Sequence of chain A:
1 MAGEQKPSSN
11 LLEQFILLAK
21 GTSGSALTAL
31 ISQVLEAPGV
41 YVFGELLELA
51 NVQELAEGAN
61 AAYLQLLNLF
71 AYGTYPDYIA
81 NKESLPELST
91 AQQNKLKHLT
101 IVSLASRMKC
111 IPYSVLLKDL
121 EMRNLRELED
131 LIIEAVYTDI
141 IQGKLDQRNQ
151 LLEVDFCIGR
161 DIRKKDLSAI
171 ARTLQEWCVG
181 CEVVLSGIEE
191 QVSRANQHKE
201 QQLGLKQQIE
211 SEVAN

The following describes two proteins that form a bound complex.

Residue-level contacts at the interface:
Residue N318 in chain B interacts with residue R148 in chain A (closest heavy-atom distance 3.0 Å).
Residue Q390 in chain B contacts residue E4 in chain A (closest heavy-atom distance 2.4 Å).
Residue P393 in chain B interacts with residue E45 in chain A (closest heavy-atom distance 1.0 Å).
Residue Q390 in chain B is in contact with residue Q5 in chain A (closest heavy-atom distance 0.9 Å).
Residue N317 in chain B is in contact with residue K144 in chain A (closest heavy-atom distance 2.5 Å).
Residue E394 in chain B is in contact with residue E45 in chain A (closest heavy-atom distance 0.7 Å).
Residue E394 in chain B interacts with residue L46 in chain A (closest heavy-atom distance 0.7 Å).
Residue Q390 in chain B is in contact with residue K6 in chain A (closest heavy-atom distance 0.6 Å).
Residue T391 in chain B contacts residue V42 in chain A (closest heavy-atom distance 3.4 Å).
Residue Q390 in chain B contacts residue V40 in chain A (closest heavy-atom distance 2.5 Å).
Residue Q373 in chain B interacts with residue D155 in chain A (closest heavy-atom distance 1.9 Å).
Residue W395 in chain B contacts residue E45 in chain A (closest heavy-atom distance 2.1 Å).
Residue A392 in chain B is in contact with residue F43 in chain A (closest heavy-atom distance 3.1 Å).
Residue A392 in chain B contacts residue V40 in chain A (closest heavy-atom distance 2.9 Å).
Residue E386 in chain B is in contact with residue Q5 in chain A (closest heavy-atom distance 3.5 Å).
Residue T391 in chain B is in contact with residue G39 in chain A (closest heavy-atom distance 2.9 Å).
Residue E394 in chain B interacts with residue L47 in chain A (closest heavy-atom distance 0.9 Å).
Residue Q373 in chain B is in contact with residue Q142 in chain A (closest heavy-atom distance 3.1 Å).
Residue Q398 in chain B contacts residue E45 in chain A (closest heavy-atom distance 3.3 Å).
Residue W395 in chain B interacts with residue G44 in chain A (closest heavy-atom distance 3.0 Å).
Residue L385 in chain B contacts residue E4 in chain A (closest heavy-atom distance 2.8 Å).
Residue N383 in chain B interacts with residue F156 in chain A (closest heavy-atom distance 2.8 Å).
Residue E394 in chain B is in contact with residue F43 in chain A (closest heavy-atom distance 1.5 Å).
Residue Q380 in chain B interacts with residue F156 in chain A (closest heavy-atom distance 1.0 Å).
Residue L269 in chain B contacts residue Y137 in chain A (closest heavy-atom distance 1.3 Å).
Residue S389 in chain B interacts with residue E4 in chain A (closest heavy-atom distance 2.7 Å).
Residue R271 in chain B is in contact with residue Y137 in chain A (closest heavy-atom distance 1.8 Å).
Residue I358 in chain B interacts with residue R148 in chain A (closest heavy-atom distance 1.3 Å).
Residue K387 in chain B contacts residue R160 in chain A (closest heavy-atom distance 3.5 Å).
Residue K387 in chain B is in contact with residue D161 in chain A (closest heavy-atom distance 2.2 Å).
Residue A392 in chain B interacts with residue G44 in chain A (closest heavy-atom distance 3.4 Å).
Residue R274 in chain B is in contact with residue D130 in chain A (closest heavy-atom distance 3.3 Å).
Residue P393 in chain B contacts residue F43 in chain A (closest heavy-atom distance 3.1 Å).
Residue A392 in chain B contacts residue E45 in chain A (closest heavy-atom distance 3.0 Å).
Residue T391 in chain B contacts residue V40 in chain A (closest heavy-atom distance 1.4 Å).
Residue K387 in chain B interacts with residue R163 in chain A (closest heavy-atom distance 3.3 Å).
Residue N318 in chain B contacts residue Q147 in chain A (closest heavy-atom distance 3.3 Å).
Residue E323 in chain B is in contact with residue L125 in chain A (closest heavy-atom distance 1.8 Å).
Residue W395 in chain B is in contact with residue I162 in chain A (closest heavy-atom distance 1.6 Å).
Residue R271 in chain B interacts with residue E134 in chain A (closest heavy-atom distance 3.2 Å).
Residue K387 in chain B is in contact with residue G159 in chain A (closest heavy-atom distance 2.5 Å).
Residue E394 in chain B contacts residue G44 in chain A (closest heavy-atom distance 1.0 Å).
Residue A397 in chain B contacts residue E45 in chain A (closest heavy-atom distance 0.7 Å).
Residue A392 in chain B contacts residue I162 in chain A (closest heavy-atom distance 2.0 Å).
Residue Y316 in chain B contacts residue K144 in chain A (closest heavy-atom distance 1.3 Å).
Residue L377 in chain B is in contact with residue W177 in chain A (closest heavy-atom distance 2.2 Å).
Residue Q390 in chain B is in contact with residue P7 in chain A (closest heavy-atom distance 3.3 Å).
Residue T396 in chain B is in contact with residue E45 in chain A (closest heavy-atom distance 1.1 Å).
Residue E365 in chain B interacts with residue E153 in chain A (closest heavy-atom distance 1.7 Å).
Residue N317 in chain B interacts with residue E153 in chain A (closest heavy-atom distance 2.1 Å).
Residue E394 in chain B interacts with residue E48 in chain A (closest heavy-atom distance 2.1 Å).
Residue L315 in chain B interacts with residue K144 in chain A (closest heavy-atom distance 3.1 Å).
Residue T391 in chain B interacts with residue I162 in chain A (closest heavy-atom distance 1.0 Å).
Residue A392 in chain B interacts with residue V42 in chain A (closest heavy-atom distance 1.9 Å).
Residue Q403 in chain B contacts residue L174 in chain A (closest heavy-atom distance 3.3 Å).
Residue E386 in chain B is in contact with residue E4 in chain A (closest heavy-atom distance 2.1 Å).
Residue Q380 in chain B is in contact with residue C157 in chain A (closest heavy-atom distance 3.3 Å).
Residue P393 in chain B is in contact with residue L46 in chain A (closest heavy-atom distance 0.6 Å).
Residue T391 in chain B interacts with residue D161 in chain A (closest heavy-atom distance 3.4 Å).
Residue D270 in chain B interacts with residue Y137 in chain A (closest heavy-atom distance 3.0 Å).

Sequence of chain B:
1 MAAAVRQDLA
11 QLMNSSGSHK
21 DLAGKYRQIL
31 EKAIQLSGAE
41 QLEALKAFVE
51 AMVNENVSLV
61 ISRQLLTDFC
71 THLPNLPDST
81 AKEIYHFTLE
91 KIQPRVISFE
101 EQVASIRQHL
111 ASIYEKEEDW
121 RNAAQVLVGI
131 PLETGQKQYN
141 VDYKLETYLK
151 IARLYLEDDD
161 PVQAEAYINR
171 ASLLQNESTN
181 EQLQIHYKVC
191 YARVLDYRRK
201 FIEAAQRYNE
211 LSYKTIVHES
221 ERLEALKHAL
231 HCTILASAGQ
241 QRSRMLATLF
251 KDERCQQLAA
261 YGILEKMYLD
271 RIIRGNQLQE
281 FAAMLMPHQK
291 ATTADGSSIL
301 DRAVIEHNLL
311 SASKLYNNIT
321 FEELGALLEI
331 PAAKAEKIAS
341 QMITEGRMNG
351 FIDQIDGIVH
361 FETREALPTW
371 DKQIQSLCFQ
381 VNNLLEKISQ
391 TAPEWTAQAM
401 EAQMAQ